This data describes a binding interaction between two proteins.

Sequence of chain A:
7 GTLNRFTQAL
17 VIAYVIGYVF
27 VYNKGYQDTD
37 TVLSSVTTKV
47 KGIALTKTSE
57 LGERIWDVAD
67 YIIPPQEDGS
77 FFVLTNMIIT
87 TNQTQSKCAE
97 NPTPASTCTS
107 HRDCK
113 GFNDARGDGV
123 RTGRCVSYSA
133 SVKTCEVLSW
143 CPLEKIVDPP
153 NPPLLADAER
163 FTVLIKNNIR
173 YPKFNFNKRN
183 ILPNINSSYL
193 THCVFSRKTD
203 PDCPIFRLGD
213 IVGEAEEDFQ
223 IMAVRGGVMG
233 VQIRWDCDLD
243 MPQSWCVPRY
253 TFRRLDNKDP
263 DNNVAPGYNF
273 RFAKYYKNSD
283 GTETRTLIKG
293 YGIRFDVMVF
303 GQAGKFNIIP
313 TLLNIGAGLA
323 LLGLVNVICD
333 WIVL

Sequence of chain B:
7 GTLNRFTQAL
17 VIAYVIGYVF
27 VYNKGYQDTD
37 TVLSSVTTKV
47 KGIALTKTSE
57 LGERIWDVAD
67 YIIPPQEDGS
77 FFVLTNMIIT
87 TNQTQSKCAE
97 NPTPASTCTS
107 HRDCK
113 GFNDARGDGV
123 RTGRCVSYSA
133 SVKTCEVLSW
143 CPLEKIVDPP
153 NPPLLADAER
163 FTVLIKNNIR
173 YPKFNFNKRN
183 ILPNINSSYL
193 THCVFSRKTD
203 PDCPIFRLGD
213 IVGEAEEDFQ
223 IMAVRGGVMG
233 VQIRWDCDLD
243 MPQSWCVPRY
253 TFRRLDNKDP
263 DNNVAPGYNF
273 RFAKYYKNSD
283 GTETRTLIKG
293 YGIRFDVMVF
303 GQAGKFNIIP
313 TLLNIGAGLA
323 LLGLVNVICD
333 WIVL

Residue-level contacts at the interface:
Residue R172 in chain B is in contact with residue R255 in chain A (closest heavy-atom distance 3.3 Å).
Residue I61 in chain B interacts with residue G121 in chain A (closest heavy-atom distance 3.8 Å).
Residue L39 in chain B contacts residue M300 in chain A (closest heavy-atom distance 3.8 Å).
Residue L166 in chain B interacts with residue A267 in chain A (closest heavy-atom distance 3.9 Å).
Residue I183 in chain B contacts residue V266 in chain A (closest heavy-atom distance 3.8 Å).
Residue D74 in chain B is in contact with residue R296 in chain A (closest heavy-atom distance 3.4 Å).
Residue P185 in chain B interacts with residue N264 in chain A (closest heavy-atom distance 3.3 Å).
Residue L184 in chain B is in contact with residue N264 in chain A (closest heavy-atom distance 2.8 Å).
Residue Y278 in chain B is in contact with residue Y277 in chain A (closest heavy-atom distance 3.8 Å).
Residue D63 in chain B contacts residue W142 in chain A (closest heavy-atom distance 3.7 Å).
Residue T43 in chain B contacts residue Y270 in chain A (closest heavy-atom distance 3.5 Å).
Residue S41 in chain B contacts residue D298 in chain A (closest heavy-atom distance 2.7 Å).
Residue Y67 in chain B interacts with residue W142 in chain A (closest heavy-atom distance 3.2 Å).
Residue E73 in chain B contacts residue E73 in chain A (closest heavy-atom distance 3.0 Å).
Residue S281 in chain B interacts with residue S281 in chain A (closest heavy-atom distance 2.6 Å).
Residue S189 in chain B interacts with residue D263 in chain A (closest heavy-atom distance 3.1 Å).
Residue K276 in chain B contacts residue Y277 in chain A (closest heavy-atom distance 3.2 Å).
Residue I49 in chain B is in contact with residue G119 in chain A (closest heavy-atom distance 3.9 Å).
Residue T43 in chain B interacts with residue R296 in chain A (closest heavy-atom distance 3.3 Å).
Residue I49 in chain B interacts with residue G121 in chain A (closest heavy-atom distance 3.4 Å).
Residue R181 in chain B contacts residue D258 in chain A (closest heavy-atom distance 3.0 Å).
Residue D66 in chain B interacts with residue R287 in chain A (closest heavy-atom distance 3.6 Å).
Residue Y278 in chain B contacts residue E285 in chain A (closest heavy-atom distance 3.6 Å).
Residue S189 in chain B is in contact with residue N264 in chain A (closest heavy-atom distance 2.5 Å).
Residue I61 in chain B is in contact with residue L140 in chain A (closest heavy-atom distance 2.7 Å).
Residue D66 in chain B interacts with residue Y277 in chain A (closest heavy-atom distance 3.7 Å).
Residue I49 in chain B contacts residue V122 in chain A (closest heavy-atom distance 3.4 Å).
Residue Y67 in chain B contacts residue Y277 in chain A (closest heavy-atom distance 3.1 Å).
Residue Y278 in chain B contacts residue K279 in chain A (closest heavy-atom distance 3.2 Å).
Residue K168 in chain B is in contact with residue V266 in chain A (closest heavy-atom distance 3.1 Å).
Residue L315 in chain B is in contact with residue A319 in chain A (closest heavy-atom distance 3.3 Å).
Residue I187 in chain B contacts residue N264 in chain A (closest heavy-atom distance 3.0 Å).
Residue P174 in chain B contacts residue F302 in chain A (closest heavy-atom distance 3.5 Å).
Residue G318 in chain B contacts residue A322 in chain A (closest heavy-atom distance 3.1 Å).
Residue L321 in chain B interacts with residue A322 in chain A (closest heavy-atom distance 3.5 Å).
Residue N179 in chain B interacts with residue R255 in chain A (closest heavy-atom distance 3.0 Å).
Residue V42 in chain B is in contact with residue R296 in chain A (closest heavy-atom distance 3.2 Å).
Residue R181 in chain B interacts with residue N259 in chain A (closest heavy-atom distance 2.7 Å).
Residue I61 in chain B is in contact with residue Q91 in chain A (closest heavy-atom distance 3.2 Å).
Residue R60 in chain B contacts residue Q91 in chain A (closest heavy-atom distance 3.1 Å).
Residue I61 in chain B interacts with residue V122 in chain A (closest heavy-atom distance 3.4 Å).
Residue R181 in chain B interacts with residue L257 in chain A (closest heavy-atom distance 3.1 Å).
Residue L315 in chain B is in contact with residue L315 in chain A (closest heavy-atom distance 3.5 Å).
Residue L315 in chain B contacts residue N316 in chain A (closest heavy-atom distance 3.3 Å).
Residue L314 in chain B contacts residue Y20 in chain A (closest heavy-atom distance 3.5 Å).
Residue Y67 in chain B contacts residue E285 in chain A (closest heavy-atom distance 3.6 Å).
Residue N170 in chain B contacts residue L257 in chain A (closest heavy-atom distance 3.1 Å).
Residue D74 in chain B is in contact with residue E73 in chain A (closest heavy-atom distance 2.9 Å).
Residue I183 in chain B is in contact with residue N264 in chain A (closest heavy-atom distance 3.9 Å).
Residue S189 in chain B is in contact with residue P262 in chain A (closest heavy-atom distance 3.4 Å).
Residue I49 in chain B interacts with residue A117 in chain A (closest heavy-atom distance 3.1 Å).
Residue S189 in chain B interacts with residue N265 in chain A (closest heavy-atom distance 3.1 Å).
Residue L192 in chain B contacts residue V266 in chain A (closest heavy-atom distance 3.5 Å).
Residue D63 in chain B interacts with residue R287 in chain A (closest heavy-atom distance 2.6 Å).
Residue D74 in chain B interacts with residue D74 in chain A (closest heavy-atom distance 3.6 Å).
Residue S41 in chain B is in contact with residue R296 in chain A (closest heavy-atom distance 3.8 Å).
Residue L39 in chain B interacts with residue F302 in chain A (closest heavy-atom distance 3.8 Å).
Residue L51 in chain B interacts with residue V122 in chain A (closest heavy-atom distance 3.8 Å).
Residue R60 in chain B interacts with residue E285 in chain A (closest heavy-atom distance 3.6 Å).
Residue I61 in chain B contacts residue S141 in chain A (closest heavy-atom distance 3.6 Å).